The following describes two proteins that form a bound complex.

Sequence of chain A:
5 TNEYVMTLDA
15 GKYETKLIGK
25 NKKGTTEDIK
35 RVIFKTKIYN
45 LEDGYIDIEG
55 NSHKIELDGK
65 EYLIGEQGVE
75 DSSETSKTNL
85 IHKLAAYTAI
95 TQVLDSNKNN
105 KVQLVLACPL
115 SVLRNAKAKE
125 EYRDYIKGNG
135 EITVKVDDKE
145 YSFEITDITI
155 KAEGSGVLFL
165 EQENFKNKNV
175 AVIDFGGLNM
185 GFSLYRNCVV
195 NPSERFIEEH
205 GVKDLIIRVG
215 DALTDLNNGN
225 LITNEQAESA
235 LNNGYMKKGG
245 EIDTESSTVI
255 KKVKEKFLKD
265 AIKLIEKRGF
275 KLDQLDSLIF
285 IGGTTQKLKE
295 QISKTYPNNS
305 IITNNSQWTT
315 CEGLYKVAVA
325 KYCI

Interface contacts:
Residue G72 in chain A contacts residue Q166 in chain B (closest heavy-atom distance 3.0 Å).
Residue I226 in chain A contacts residue N303 in chain B (closest heavy-atom distance 2.0 Å).
Residue T79 in chain A contacts residue N191 in chain B (closest heavy-atom distance 2.4 Å).
Residue D47 in chain A interacts with residue V321 in chain B (closest heavy-atom distance 2.5 Å).
Residue T79 in chain A contacts residue C192 in chain B (closest heavy-atom distance 2.2 Å).
Residue G48 in chain A contacts residue A324 in chain B (closest heavy-atom distance 2.8 Å).
Residue N224 in chain A interacts with residue D277 in chain B (closest heavy-atom distance 2.4 Å).
Residue D47 in chain A contacts residue Y319 in chain B (closest heavy-atom distance 1.9 Å).
Residue L225 in chain A interacts with residue Y300 in chain B (closest heavy-atom distance 2.2 Å).
Residue D219 in chain A is in contact with residue K275 in chain B (closest heavy-atom distance 1.9 Å).
Residue D47 in chain A is in contact with residue V9 in chain B (closest heavy-atom distance 2.9 Å).
Residue T227 in chain A is in contact with residue Y300 in chain B (closest heavy-atom distance 1.8 Å).
Residue T218 in chain A is in contact with residue K275 in chain B (closest heavy-atom distance 0.9 Å).
Residue Y49 in chain A is in contact with residue F163 in chain B (closest heavy-atom distance 2.2 Å).
Residue T227 in chain A interacts with residue P301 in chain B (closest heavy-atom distance 0.7 Å).
Residue E46 in chain A interacts with residue V321 in chain B (closest heavy-atom distance 2.7 Å).
Residue E78 in chain A contacts residue E167 in chain B (closest heavy-atom distance 3.0 Å).
Residue S76 in chain A interacts with residue F163 in chain B (closest heavy-atom distance 2.7 Å).
Residue N228 in chain A interacts with residue P301 in chain B (closest heavy-atom distance 3.0 Å).
Residue T79 in chain A interacts with residue K170 in chain B (closest heavy-atom distance 1.4 Å).
Residue S80 in chain A is in contact with residue K170 in chain B (closest heavy-atom distance 1.6 Å).
Residue G48 in chain A contacts residue K320 in chain B (closest heavy-atom distance 1.0 Å).
Residue D47 in chain A contacts residue A322 in chain B (closest heavy-atom distance 2.0 Å).
Residue Y49 in chain A is in contact with residue V323 in chain B (closest heavy-atom distance 2.5 Å).
Residue I50 in chain A is in contact with residue K320 in chain B (closest heavy-atom distance 1.9 Å).
Residue G48 in chain A contacts residue V321 in chain B (closest heavy-atom distance 0.6 Å).
Residue D75 in chain A contacts residue E167 in chain B (closest heavy-atom distance 3.1 Å).
Residue D47 in chain A interacts with residue K320 in chain B (closest heavy-atom distance 1.7 Å).
Residue Y49 in chain A interacts with residue V321 in chain B (closest heavy-atom distance 1.8 Å).
Residue G48 in chain A interacts with residue G317 in chain B (closest heavy-atom distance 2.3 Å).
Residue L225 in chain A contacts residue P301 in chain B (closest heavy-atom distance 2.8 Å).
Residue Y49 in chain A is in contact with residue K320 in chain B (closest heavy-atom distance 0.7 Å).
Residue T227 in chain A interacts with residue T299 in chain B (closest heavy-atom distance 1.9 Å).
Residue S76 in chain A interacts with residue F169 in chain B (closest heavy-atom distance 2.3 Å).
Residue Q71 in chain A contacts residue N168 in chain B (closest heavy-atom distance 0.7 Å).
Residue D219 in chain A is in contact with residue D277 in chain B (closest heavy-atom distance 2.8 Å).
Residue K81 in chain A interacts with residue K170 in chain B (closest heavy-atom distance 2.2 Å).
Residue L220 in chain A interacts with residue D277 in chain B (closest heavy-atom distance 3.1 Å).
Residue E78 in chain A is in contact with residue K170 in chain B (closest heavy-atom distance 1.6 Å).
Residue E46 in chain A is in contact with residue A324 in chain B (closest heavy-atom distance 1.8 Å).
Residue G72 in chain A is in contact with residue N168 in chain B (closest heavy-atom distance 2.4 Å).
Residue K41 in chain A contacts residue F169 in chain B (closest heavy-atom distance 3.0 Å).
Residue I226 in chain A contacts residue P301 in chain B (closest heavy-atom distance 0.3 Å).
Residue I226 in chain A interacts with residue N302 in chain B (closest heavy-atom distance 1.3 Å).
Residue D47 in chain A is in contact with residue V323 in chain B (closest heavy-atom distance 0.8 Å).
Residue E46 in chain A interacts with residue V323 in chain B (closest heavy-atom distance 2.7 Å).
Residue T218 in chain A interacts with residue D277 in chain B (closest heavy-atom distance 2.0 Å).
Residue K41 in chain A interacts with residue K170 in chain B (closest heavy-atom distance 3.0 Å).
Residue E46 in chain A contacts residue K320 in chain B (closest heavy-atom distance 2.1 Å).
Residue E78 in chain A is in contact with residue F169 in chain B (closest heavy-atom distance 1.4 Å).
Residue G48 in chain A contacts residue V323 in chain B (closest heavy-atom distance 2.8 Å).
Residue D47 in chain A contacts residue A324 in chain B (closest heavy-atom distance 1.0 Å).
Residue V73 in chain A interacts with residue Q166 in chain B (closest heavy-atom distance 3.1 Å).
Residue G72 in chain A is in contact with residue E167 in chain B (closest heavy-atom distance 2.3 Å).
Residue G48 in chain A is in contact with residue A322 in chain B (closest heavy-atom distance 1.9 Å).
Residue D47 in chain A interacts with residue K325 in chain B (closest heavy-atom distance 2.8 Å).
Residue N221 in chain A interacts with residue D277 in chain B (closest heavy-atom distance 2.2 Å).
Residue T227 in chain A interacts with residue K298 in chain B (closest heavy-atom distance 2.8 Å).
Residue D47 in chain A contacts residue Y326 in chain B (closest heavy-atom distance 2.0 Å).
Residue T79 in chain A interacts with residue F169 in chain B (closest heavy-atom distance 2.2 Å).

Sequence of chain B:
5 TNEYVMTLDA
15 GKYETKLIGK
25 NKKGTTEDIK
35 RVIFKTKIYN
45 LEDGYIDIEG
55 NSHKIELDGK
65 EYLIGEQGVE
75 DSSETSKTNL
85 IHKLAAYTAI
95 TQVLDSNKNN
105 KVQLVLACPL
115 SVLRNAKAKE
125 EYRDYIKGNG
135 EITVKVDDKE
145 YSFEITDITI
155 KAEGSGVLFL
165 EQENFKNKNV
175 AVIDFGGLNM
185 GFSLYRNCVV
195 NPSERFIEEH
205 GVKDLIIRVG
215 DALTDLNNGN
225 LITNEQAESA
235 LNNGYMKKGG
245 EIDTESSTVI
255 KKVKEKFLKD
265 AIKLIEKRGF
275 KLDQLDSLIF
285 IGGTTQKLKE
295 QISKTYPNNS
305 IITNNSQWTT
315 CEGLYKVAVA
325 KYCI